Sequence of the second protein:
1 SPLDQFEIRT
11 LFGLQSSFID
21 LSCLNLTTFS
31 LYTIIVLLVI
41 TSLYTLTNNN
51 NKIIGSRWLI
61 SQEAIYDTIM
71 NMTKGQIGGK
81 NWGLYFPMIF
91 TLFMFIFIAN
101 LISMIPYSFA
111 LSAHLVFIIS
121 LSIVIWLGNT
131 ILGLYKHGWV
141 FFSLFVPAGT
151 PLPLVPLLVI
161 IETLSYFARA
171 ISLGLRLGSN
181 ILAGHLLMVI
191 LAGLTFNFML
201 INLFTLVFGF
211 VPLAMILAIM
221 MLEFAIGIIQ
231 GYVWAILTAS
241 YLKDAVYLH

Interface contacts:
Residue P106 in the second protein interacts with residue E55 in the first protein (closest heavy-atom distance 2.8 Å).
Residue I54 in the second protein contacts residue S89 in the first protein (closest heavy-atom distance 4.8 Å).
Residue M220 in the second protein interacts with residue T61 in the first protein (closest heavy-atom distance 3.4 Å).
Residue M220 in the second protein interacts with residue F65 in the first protein (closest heavy-atom distance 4.1 Å).
Residue I105 in the second protein contacts residue F62 in the first protein (closest heavy-atom distance 3.9 Å).
Residue Y107 in the second protein interacts with residue E55 in the first protein (closest heavy-atom distance 3.2 Å).
Residue A192 in the second protein contacts residue L58 in the first protein (closest heavy-atom distance 4.8 Å).
Residue L213 in the second protein contacts residue I57 in the first protein (closest heavy-atom distance 3.8 Å).
Residue I54 in the second protein contacts residue L92 in the first protein (closest heavy-atom distance 3.8 Å).
Residue Y107 in the second protein contacts residue L59 in the first protein (closest heavy-atom distance 3.6 Å).
Residue M104 in the second protein is in contact with residue F62 in the first protein (closest heavy-atom distance 4.5 Å).
Residue T195 in the second protein interacts with residue I57 in the first protein (closest heavy-atom distance 3.9 Å).
Residue Y107 in the second protein interacts with residue N53 in the first protein (closest heavy-atom distance 3.9 Å).
Residue I54 in the second protein is in contact with residue M85 in the first protein (closest heavy-atom distance 3.7 Å).
Residue S56 in the second protein interacts with residue M85 in the first protein (closest heavy-atom distance 3.7 Å).
Residue R57 in the second protein interacts with residue D82 in the first protein (closest heavy-atom distance 3.9 Å).
Residue F196 in the second protein interacts with residue N53 in the first protein (closest heavy-atom distance 3.8 Å).
Residue R57 in the second protein interacts with residue M85 in the first protein (closest heavy-atom distance 3.5 Å).
Residue F196 in the second protein interacts with residue I57 in the first protein (closest heavy-atom distance 3.6 Å).
Residue F196 in the second protein interacts with residue S56 in the first protein (closest heavy-atom distance 4.9 Å).
Residue G55 in the second protein contacts residue M85 in the first protein (closest heavy-atom distance 3.3 Å).
Residue Y107 in the second protein contacts residue Y50 in the first protein (closest heavy-atom distance 3.9 Å).
Residue M221 in the second protein is in contact with residue F65 in the first protein (closest heavy-atom distance 3.5 Å).
Residue I60 in the second protein interacts with residue F80 in the first protein (closest heavy-atom distance 4.8 Å).
Residue S61 in the second protein interacts with residue Y77 in the first protein (closest heavy-atom distance 3.9 Å).
Residue P106 in the second protein contacts residue F62 in the first protein (closest heavy-atom distance 3.7 Å).
Residue M220 in the second protein interacts with residue L58 in the first protein (closest heavy-atom distance 3.7 Å).
Residue L217 in the second protein interacts with residue T61 in the first protein (closest heavy-atom distance 3.7 Å).
Residue M188 in the second protein is in contact with residue L58 in the first protein (closest heavy-atom distance 4.4 Å).
Residue I60 in the second protein contacts residue M85 in the first protein (closest heavy-atom distance 3.8 Å).
Residue P106 in the second protein is in contact with residue L58 in the first protein (closest heavy-atom distance 4.2 Å).
Residue R57 in the second protein contacts residue K78 in the first protein (closest heavy-atom distance 3.6 Å).
Residue I216 in the second protein is in contact with residue I57 in the first protein (closest heavy-atom distance 4.6 Å).
Residue I60 in the second protein interacts with residue R84 in the first protein (closest heavy-atom distance 4.5 Å).
Residue A192 in the second protein interacts with residue I57 in the first protein (closest heavy-atom distance 4.2 Å).
Residue I216 in the second protein is in contact with residue L58 in the first protein (closest heavy-atom distance 4.5 Å).
Residue L217 in the second protein is in contact with residue G64 in the first protein (closest heavy-atom distance 4.6 Å).
Residue I60 in the second protein is in contact with residue A81 in the first protein (closest heavy-atom distance 3.7 Å).
Residue Y107 in the second protein contacts residue S56 in the first protein (closest heavy-atom distance 3.9 Å).
Residue S108 in the second protein is in contact with residue E55 in the first protein (closest heavy-atom distance 4.7 Å).
Residue P106 in the second protein contacts residue L59 in the first protein (closest heavy-atom distance 3.9 Å).
Residue L217 in the second protein is in contact with residue F65 in the first protein (closest heavy-atom distance 4.1 Å).
Residue L217 in the second protein is in contact with residue L68 in the first protein (closest heavy-atom distance 3.9 Å).
Residue F196 in the second protein contacts residue I52 in the first protein (closest heavy-atom distance 4.6 Å).
Residue F224 in the second protein interacts with residue F65 in the first protein (closest heavy-atom distance 3.4 Å).
Residue R57 in the second protein is in contact with residue Y77 in the first protein (closest heavy-atom distance 3.1 Å).
Residue I54 in the second protein interacts with residue V88 in the first protein (closest heavy-atom distance 4.4 Å).
Residue G193 in the second protein contacts residue D54 in the first protein (closest heavy-atom distance 2.9 Å).
Residue V189 in the second protein contacts residue L58 in the first protein (closest heavy-atom distance 5.0 Å).
Residue I60 in the second protein contacts residue Y77 in the first protein (closest heavy-atom distance 4.0 Å).
Residue I53 in the second protein interacts with residue L92 in the first protein (closest heavy-atom distance 4.0 Å).
Residue V189 in the second protein contacts residue D54 in the first protein (closest heavy-atom distance 4.1 Å).
Residue A192 in the second protein interacts with residue D54 in the first protein (closest heavy-atom distance 3.1 Å).
Residue L213 in the second protein contacts residue L60 in the first protein (closest heavy-atom distance 3.8 Å).
Residue L213 in the second protein contacts residue T61 in the first protein (closest heavy-atom distance 3.7 Å).
Residue M220 in the second protein interacts with residue F62 in the first protein (closest heavy-atom distance 3.9 Å).
Residue F196 in the second protein interacts with residue D54 in the first protein (closest heavy-atom distance 4.6 Å).
Residue R57 in the second protein is in contact with residue A81 in the first protein (closest heavy-atom distance 4.1 Å).
Residue I216 in the second protein is in contact with residue T61 in the first protein (closest heavy-atom distance 3.8 Å).
Residue M199 in the second protein interacts with residue I57 in the first protein (closest heavy-atom distance 4.8 Å).

Sequence of the first protein:
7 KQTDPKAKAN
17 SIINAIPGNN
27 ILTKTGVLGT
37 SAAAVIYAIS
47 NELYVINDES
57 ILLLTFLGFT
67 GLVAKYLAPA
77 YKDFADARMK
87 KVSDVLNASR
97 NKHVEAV

The following describes two proteins that form a bound complex.